Residue-level contacts at the interface:
Residue D161 in protein 2 contacts residue S132 in protein 1 (closest heavy-atom distance 3.6 Å).
Residue S158 in protein 2 interacts with residue S132 in protein 1 (closest heavy-atom distance 4.6 Å).
Residue E154 in protein 2 contacts residue I27 in protein 1 (closest heavy-atom distance 4.9 Å).
Residue A157 in protein 2 interacts with residue S132 in protein 1 (closest heavy-atom distance 4.0 Å).
Residue E154 in protein 2 interacts with residue D30 in protein 1 (closest heavy-atom distance 3.8 Å).
Residue A157 in protein 2 is in contact with residue R133 in protein 1 (closest heavy-atom distance 4.4 Å).
Residue A157 in protein 2 is in contact with residue I134 in protein 1 (closest heavy-atom distance 3.7 Å).

These two protein chains interact to form a complex.

Sequence of protein 2:
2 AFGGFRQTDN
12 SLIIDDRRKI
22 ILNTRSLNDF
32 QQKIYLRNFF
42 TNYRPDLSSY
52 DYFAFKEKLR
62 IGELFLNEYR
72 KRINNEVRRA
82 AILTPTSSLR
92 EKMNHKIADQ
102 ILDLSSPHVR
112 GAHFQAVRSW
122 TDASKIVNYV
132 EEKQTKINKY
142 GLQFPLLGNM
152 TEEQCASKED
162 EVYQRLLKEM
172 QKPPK

Sequence of protein 1:
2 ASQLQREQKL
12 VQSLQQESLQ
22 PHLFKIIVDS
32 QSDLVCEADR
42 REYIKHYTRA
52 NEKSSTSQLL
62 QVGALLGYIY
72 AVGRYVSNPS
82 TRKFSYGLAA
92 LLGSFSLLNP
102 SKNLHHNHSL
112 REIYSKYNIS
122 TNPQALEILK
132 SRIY